Sequence of chain B:
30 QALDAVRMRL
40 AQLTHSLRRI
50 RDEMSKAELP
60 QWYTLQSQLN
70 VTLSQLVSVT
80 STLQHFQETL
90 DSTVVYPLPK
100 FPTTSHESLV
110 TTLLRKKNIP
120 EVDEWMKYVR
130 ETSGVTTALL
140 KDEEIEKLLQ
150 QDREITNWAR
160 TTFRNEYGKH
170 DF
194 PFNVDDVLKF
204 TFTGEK

Sequence of chain A:
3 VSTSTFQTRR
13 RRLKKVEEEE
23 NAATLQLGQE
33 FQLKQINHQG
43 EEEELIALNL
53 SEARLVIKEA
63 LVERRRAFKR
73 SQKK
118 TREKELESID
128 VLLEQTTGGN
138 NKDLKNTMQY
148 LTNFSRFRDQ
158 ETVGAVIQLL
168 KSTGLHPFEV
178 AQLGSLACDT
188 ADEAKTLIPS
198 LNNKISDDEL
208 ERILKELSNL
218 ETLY

These two protein chains interact to form a complex.

Interface contacts:
Residue N216 in chain A contacts residue Q30 in chain B (closest heavy-atom distance 2.8 Å).